Contacts between the two chains:
Residue L15 in the first protein contacts residue L43 in the second protein (closest heavy-atom distance 4.1 Å).
Residue A44 in the first protein is in contact with residue L47 in the second protein (closest heavy-atom distance 4.0 Å).
Residue L11 in the first protein is in contact with residue L43 in the second protein (closest heavy-atom distance 3.9 Å).
Residue A30 in the first protein contacts residue I50 in the second protein (closest heavy-atom distance 4.9 Å).
Residue K37 in the first protein contacts residue I50 in the second protein (closest heavy-atom distance 4.1 Å).
Residue L11 in the first protein interacts with residue L47 in the second protein (closest heavy-atom distance 4.0 Å).
Residue L11 in the first protein is in contact with residue A46 in the second protein (closest heavy-atom distance 4.7 Å).
Residue R17 in the first protein is in contact with residue A42 in the second protein (closest heavy-atom distance 4.8 Å).
Residue L43 in the first protein interacts with residue L47 in the second protein (closest heavy-atom distance 5.0 Å).
Residue L33 in the first protein is in contact with residue I50 in the second protein (closest heavy-atom distance 4.1 Å).
Residue L11 in the first protein is in contact with residue I50 in the second protein (closest heavy-atom distance 4.3 Å).
Residue A14 in the first protein contacts residue L43 in the second protein (closest heavy-atom distance 4.0 Å).
Residue L8 in the first protein is in contact with residue I50 in the second protein (closest heavy-atom distance 4.5 Å).
Residue L33 in the first protein contacts residue L47 in the second protein (closest heavy-atom distance 4.5 Å).
Residue K10 in the first protein is in contact with residue A46 in the second protein (closest heavy-atom distance 3.7 Å).
Residue A34 in the first protein interacts with residue I50 in the second protein (closest heavy-atom distance 4.3 Å).
Residue R17 in the first protein is in contact with residue E39 in the second protein (closest heavy-atom distance 3.3 Å).
Residue K10 in the first protein is in contact with residue E45 in the second protein (closest heavy-atom distance 4.5 Å).

Sequence of the second protein:
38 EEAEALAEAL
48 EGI

Sequence of the first protein:
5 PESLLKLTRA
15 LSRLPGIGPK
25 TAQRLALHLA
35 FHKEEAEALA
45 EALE

This data describes a binding interaction between two proteins.